Sequence of protein 1:
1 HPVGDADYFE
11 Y

Sequence of protein 2:
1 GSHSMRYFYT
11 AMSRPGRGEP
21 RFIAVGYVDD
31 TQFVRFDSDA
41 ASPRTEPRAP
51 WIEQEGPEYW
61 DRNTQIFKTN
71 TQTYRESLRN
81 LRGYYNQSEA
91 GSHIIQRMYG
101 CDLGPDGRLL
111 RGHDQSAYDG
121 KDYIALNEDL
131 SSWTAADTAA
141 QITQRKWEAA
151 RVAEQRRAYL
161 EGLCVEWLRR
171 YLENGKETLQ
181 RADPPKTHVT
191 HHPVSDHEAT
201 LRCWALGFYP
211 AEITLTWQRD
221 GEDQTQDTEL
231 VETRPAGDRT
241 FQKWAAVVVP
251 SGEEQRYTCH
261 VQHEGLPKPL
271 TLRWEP

These two protein chains interact to form a complex.

Contacts between the two chains:
Residue I66 in protein 2 is in contact with residue H1 in protein 1 (closest heavy-atom distance 3.9 Å).
Residue Y159 in protein 2 is in contact with residue P2 in protein 1 (closest heavy-atom distance 3.8 Å).
Residue Q96 in protein 2 is in contact with residue Y11 in protein 1 (closest heavy-atom distance 4.8 Å).
Residue F33 in protein 2 interacts with residue H1 in protein 1 (closest heavy-atom distance 4.8 Å).
Residue Y99 in protein 2 is in contact with residue V3 in protein 1 (closest heavy-atom distance 3.0 Å).
Residue T143 in protein 2 contacts residue Y11 in protein 1 (closest heavy-atom distance 2.9 Å).
Residue Y159 in protein 2 interacts with residue V3 in protein 1 (closest heavy-atom distance 3.4 Å).
Residue R62 in protein 2 interacts with residue G4 in protein 1 (closest heavy-atom distance 4.7 Å).
Residue Y74 in protein 2 interacts with residue F9 in protein 1 (closest heavy-atom distance 4.5 Å).
Residue N63 in protein 2 is in contact with residue P2 in protein 1 (closest heavy-atom distance 3.1 Å).
Residue R97 in protein 2 interacts with residue Y11 in protein 1 (closest heavy-atom distance 3.5 Å).
Residue I124 in protein 2 interacts with residue Y11 in protein 1 (closest heavy-atom distance 4.7 Å).
Residue S77 in protein 2 contacts residue F9 in protein 1 (closest heavy-atom distance 5.0 Å).
Residue E76 in protein 2 is in contact with residue E10 in protein 1 (closest heavy-atom distance 4.7 Å).
Residue I66 in protein 2 is in contact with residue G4 in protein 1 (closest heavy-atom distance 4.4 Å).
Residue Y99 in protein 2 contacts residue P2 in protein 1 (closest heavy-atom distance 3.2 Å).
Residue N80 in protein 2 is in contact with residue Y11 in protein 1 (closest heavy-atom distance 2.9 Å).
Residue N70 in protein 2 is in contact with residue V3 in protein 1 (closest heavy-atom distance 5.0 Å).
Residue F67 in protein 2 interacts with residue P2 in protein 1 (closest heavy-atom distance 3.6 Å).
Residue Y84 in protein 2 interacts with residue Y11 in protein 1 (closest heavy-atom distance 2.8 Å).
Residue Y7 in protein 2 is in contact with residue P2 in protein 1 (closest heavy-atom distance 3.3 Å).
Residue Y74 in protein 2 contacts residue Y11 in protein 1 (closest heavy-atom distance 3.0 Å).
Residue Y159 in protein 2 contacts residue H1 in protein 1 (closest heavy-atom distance 2.6 Å).
Residue R156 in protein 2 contacts residue V3 in protein 1 (closest heavy-atom distance 3.9 Å).
Residue Q155 in protein 2 is in contact with residue V3 in protein 1 (closest heavy-atom distance 3.5 Å).
Residue Q155 in protein 2 interacts with residue G4 in protein 1 (closest heavy-atom distance 3.1 Å).
Residue Y7 in protein 2 is in contact with residue H1 in protein 1 (closest heavy-atom distance 2.8 Å).
Residue N63 in protein 2 is in contact with residue H1 in protein 1 (closest heavy-atom distance 3.7 Å).
Residue N70 in protein 2 is in contact with residue D5 in protein 1 (closest heavy-atom distance 3.5 Å).
Residue R97 in protein 2 interacts with residue F9 in protein 1 (closest heavy-atom distance 4.9 Å).
Residue Y9 in protein 2 contacts residue V3 in protein 1 (closest heavy-atom distance 4.5 Å).
Residue Y123 in protein 2 contacts residue Y11 in protein 1 (closest heavy-atom distance 4.0 Å).
Residue W147 in protein 2 contacts residue F9 in protein 1 (closest heavy-atom distance 3.6 Å).
Residue W167 in protein 2 contacts residue H1 in protein 1 (closest heavy-atom distance 3.3 Å).
Residue I95 in protein 2 contacts residue Y11 in protein 1 (closest heavy-atom distance 4.0 Å).
Residue Y171 in protein 2 contacts residue H1 in protein 1 (closest heavy-atom distance 2.7 Å).
Residue S77 in protein 2 interacts with residue Y11 in protein 1 (closest heavy-atom distance 3.0 Å).
Residue R156 in protein 2 contacts residue G4 in protein 1 (closest heavy-atom distance 3.2 Å).
Residue T73 in protein 2 interacts with residue E10 in protein 1 (closest heavy-atom distance 4.9 Å).
Residue V152 in protein 2 contacts residue F9 in protein 1 (closest heavy-atom distance 4.8 Å).
Residue R62 in protein 2 is in contact with residue H1 in protein 1 (closest heavy-atom distance 3.7 Å).
Residue R97 in protein 2 interacts with residue V3 in protein 1 (closest heavy-atom distance 3.7 Å).
Residue R156 in protein 2 interacts with residue D5 in protein 1 (closest heavy-atom distance 2.8 Å).
Residue Y59 in protein 2 is in contact with residue H1 in protein 1 (closest heavy-atom distance 3.8 Å).
Residue N80 in protein 2 interacts with residue E10 in protein 1 (closest heavy-atom distance 3.2 Å).
Residue S116 in protein 2 is in contact with residue Y11 in protein 1 (closest heavy-atom distance 2.8 Å).
Residue M5 in protein 2 is in contact with residue H1 in protein 1 (closest heavy-atom distance 4.0 Å).
Residue W147 in protein 2 contacts residue Y11 in protein 1 (closest heavy-atom distance 3.7 Å).
Residue R156 in protein 2 interacts with residue F9 in protein 1 (closest heavy-atom distance 3.5 Å).
Residue Y9 in protein 2 contacts residue P2 in protein 1 (closest heavy-atom distance 3.8 Å).
Residue I66 in protein 2 interacts with residue P2 in protein 1 (closest heavy-atom distance 4.1 Å).
Residue T73 in protein 2 is in contact with residue F9 in protein 1 (closest heavy-atom distance 3.2 Å).
Residue I66 in protein 2 contacts residue V3 in protein 1 (closest heavy-atom distance 3.6 Å).
Residue W147 in protein 2 interacts with residue E10 in protein 1 (closest heavy-atom distance 3.0 Å).
Residue I142 in protein 2 contacts residue Y11 in protein 1 (closest heavy-atom distance 4.9 Å).
Residue K146 in protein 2 contacts residue E10 in protein 1 (closest heavy-atom distance 2.8 Å).
Residue L81 in protein 2 contacts residue Y11 in protein 1 (closest heavy-atom distance 3.6 Å).
Residue S77 in protein 2 contacts residue E10 in protein 1 (closest heavy-atom distance 3.7 Å).
Residue K146 in protein 2 is in contact with residue Y11 in protein 1 (closest heavy-atom distance 2.7 Å).
Residue Q155 in protein 2 contacts residue D5 in protein 1 (closest heavy-atom distance 4.7 Å).